These two protein chains interact to form a complex.

Sequence of protein 2:
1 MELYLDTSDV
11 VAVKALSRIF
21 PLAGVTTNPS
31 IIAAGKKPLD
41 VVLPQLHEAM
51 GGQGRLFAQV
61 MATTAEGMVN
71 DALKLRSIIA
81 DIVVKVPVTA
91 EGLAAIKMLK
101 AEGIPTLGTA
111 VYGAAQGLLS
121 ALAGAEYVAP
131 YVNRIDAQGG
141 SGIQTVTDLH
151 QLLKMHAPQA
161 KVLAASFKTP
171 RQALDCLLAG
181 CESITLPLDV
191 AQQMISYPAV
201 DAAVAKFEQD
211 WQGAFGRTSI

Residue-level contacts at the interface:
Residue Y112 in protein 1 interacts with residue G139 in protein 2 (closest heavy-atom distance 4.6 Å).
Residue T145 in protein 1 interacts with residue G139 in protein 2 (closest heavy-atom distance 5.0 Å).
Residue G113 in protein 1 is in contact with residue G139 in protein 2 (closest heavy-atom distance 4.5 Å).
Residue Y112 in protein 1 interacts with residue Q138 in protein 2 (closest heavy-atom distance 4.7 Å).
Residue G139 in protein 1 is in contact with residue Y112 in protein 2 (closest heavy-atom distance 4.6 Å).
Residue Q138 in protein 1 interacts with residue Y112 in protein 2 (closest heavy-atom distance 4.8 Å).
Residue G139 in protein 1 is in contact with residue G113 in protein 2 (closest heavy-atom distance 4.5 Å).

Sequence of protein 1:
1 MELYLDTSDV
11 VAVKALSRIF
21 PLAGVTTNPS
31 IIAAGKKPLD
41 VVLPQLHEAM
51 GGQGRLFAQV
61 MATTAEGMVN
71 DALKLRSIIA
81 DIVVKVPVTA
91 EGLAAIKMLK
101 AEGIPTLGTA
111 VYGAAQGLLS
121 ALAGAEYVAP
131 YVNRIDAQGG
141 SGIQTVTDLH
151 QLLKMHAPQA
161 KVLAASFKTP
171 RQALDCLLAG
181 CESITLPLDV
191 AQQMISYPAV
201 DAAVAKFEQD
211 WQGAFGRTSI